Sequence of chain B:
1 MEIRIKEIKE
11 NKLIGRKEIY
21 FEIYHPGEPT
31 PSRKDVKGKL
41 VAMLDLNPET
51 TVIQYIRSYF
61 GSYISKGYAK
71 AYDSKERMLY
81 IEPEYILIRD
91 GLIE

Residue-level contacts at the interface:
Residue Y25 in chain A is in contact with residue E94 in chain B (closest heavy-atom distance 4.6 Å).
Residue K20 in chain A is in contact with residue R89 in chain B (closest heavy-atom distance 3.2 Å).
Residue E108 in chain A interacts with residue I88 in chain B (closest heavy-atom distance 4.7 Å).
Residue R109 in chain A contacts residue E94 in chain B (closest heavy-atom distance 5.0 Å).
Residue R16 in chain A interacts with residue R89 in chain B (closest heavy-atom distance 4.5 Å).
Residue Y17 in chain A contacts residue Y85 in chain B (closest heavy-atom distance 3.4 Å).
Residue P111 in chain A is in contact with residue E94 in chain B (closest heavy-atom distance 3.7 Å).
Residue K20 in chain A interacts with residue R33 in chain B (closest heavy-atom distance 3.9 Å).
Residue I107 in chain A interacts with residue E94 in chain B (closest heavy-atom distance 3.1 Å).
Residue E108 in chain A is in contact with residue I93 in chain B (closest heavy-atom distance 3.5 Å).
Residue R13 in chain A interacts with residue Y85 in chain B (closest heavy-atom distance 3.5 Å).
Residue E108 in chain A interacts with residue E94 in chain B (closest heavy-atom distance 3.4 Å).
Residue I107 in chain A contacts residue I88 in chain B (closest heavy-atom distance 3.5 Å).
Residue Y17 in chain A contacts residue R89 in chain B (closest heavy-atom distance 4.2 Å).
Residue E105 in chain A interacts with residue E84 in chain B (closest heavy-atom distance 4.9 Å).
Residue R13 in chain A interacts with residue R89 in chain B (closest heavy-atom distance 4.7 Å).
Residue Y17 in chain A is in contact with residue I88 in chain B (closest heavy-atom distance 3.6 Å).

Sequence of chain A:
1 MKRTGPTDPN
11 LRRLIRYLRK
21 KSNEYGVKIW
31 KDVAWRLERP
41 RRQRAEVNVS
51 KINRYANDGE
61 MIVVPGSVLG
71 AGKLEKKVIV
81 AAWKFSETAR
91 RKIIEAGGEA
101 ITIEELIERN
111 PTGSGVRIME

This data describes a binding interaction between two proteins.